These two protein chains interact to form a complex.

Sequence of protein 1:
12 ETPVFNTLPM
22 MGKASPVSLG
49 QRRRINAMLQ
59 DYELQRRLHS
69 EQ

Sequence of protein 2:
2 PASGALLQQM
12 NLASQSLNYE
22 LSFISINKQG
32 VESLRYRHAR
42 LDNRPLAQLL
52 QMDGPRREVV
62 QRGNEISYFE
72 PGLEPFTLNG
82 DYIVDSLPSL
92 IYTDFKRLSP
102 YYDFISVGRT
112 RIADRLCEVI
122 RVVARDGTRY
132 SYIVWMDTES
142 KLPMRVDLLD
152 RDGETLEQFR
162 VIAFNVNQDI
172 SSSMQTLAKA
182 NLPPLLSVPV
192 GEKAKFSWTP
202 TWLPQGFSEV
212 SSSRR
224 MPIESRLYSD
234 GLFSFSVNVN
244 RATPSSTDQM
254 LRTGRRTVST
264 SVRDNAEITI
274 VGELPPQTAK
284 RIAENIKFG

Contacts between the two chains:
Residue D86 in protein 2 is in contact with residue R64 in protein 1 (closest heavy-atom distance 3.1 Å).
Residue T263 in protein 2 is in contact with residue I53 in protein 1 (closest heavy-atom distance 3.4 Å).
Residue V211 in protein 2 interacts with residue H67 in protein 1 (closest heavy-atom distance 3.4 Å).
Residue D86 in protein 2 is in contact with residue K24 in protein 1 (closest heavy-atom distance 3.2 Å).
Residue E71 in protein 2 interacts with residue P27 in protein 1 (closest heavy-atom distance 3.1 Å).
Residue R216 in protein 2 is in contact with residue D59 in protein 1 (closest heavy-atom distance 3.1 Å).
Residue V189 in protein 2 interacts with residue L66 in protein 1 (closest heavy-atom distance 3.7 Å).
Residue I226 in protein 2 is in contact with residue R52 in protein 1 (closest heavy-atom distance 3.6 Å).
Residue V32 in protein 2 is in contact with residue N17 in protein 1 (closest heavy-atom distance 3.0 Å).
Residue D82 in protein 2 is in contact with residue S68 in protein 1 (closest heavy-atom distance 3.4 Å).
Residue Q30 in protein 2 is in contact with residue P20 in protein 1 (closest heavy-atom distance 3.6 Å).
Residue V85 in protein 2 contacts residue R65 in protein 1 (closest heavy-atom distance 3.5 Å).
Residue L230 in protein 2 is in contact with residue Q63 in protein 1 (closest heavy-atom distance 3.5 Å).
Residue E33 in protein 2 is in contact with residue P20 in protein 1 (closest heavy-atom distance 3.6 Å).
Residue E158 in protein 2 interacts with residue K24 in protein 1 (closest heavy-atom distance 3.1 Å).
Residue S26 in protein 2 is in contact with residue K24 in protein 1 (closest heavy-atom distance 3.4 Å).
Residue N243 in protein 2 interacts with residue R52 in protein 1 (closest heavy-atom distance 2.7 Å).
Residue V32 in protein 2 interacts with residue T18 in protein 1 (closest heavy-atom distance 3.3 Å).
Residue G31 in protein 2 interacts with residue P14 in protein 1 (closest heavy-atom distance 2.9 Å).
Residue V85 in protein 2 is in contact with residue R64 in protein 1 (closest heavy-atom distance 3.2 Å).
Residue R216 in protein 2 contacts residue Q63 in protein 1 (closest heavy-atom distance 3.3 Å).
Residue R258 in protein 2 is in contact with residue R64 in protein 1 (closest heavy-atom distance 3.8 Å).
Residue L50 in protein 2 interacts with residue K24 in protein 1 (closest heavy-atom distance 3.6 Å).
Residue R58 in protein 2 interacts with residue S26 in protein 1 (closest heavy-atom distance 3.7 Å).
Residue Q252 in protein 2 interacts with residue I53 in protein 1 (closest heavy-atom distance 3.6 Å).
Residue F77 in protein 2 interacts with residue V28 in protein 1 (closest heavy-atom distance 3.5 Å).
Residue S237 in protein 2 contacts residue Y60 in protein 1 (closest heavy-atom distance 3.2 Å).
Residue S212 in protein 2 contacts residue H67 in protein 1 (closest heavy-atom distance 3.4 Å).
Residue Y93 in protein 2 is in contact with residue Q70 in protein 1 (closest heavy-atom distance 2.8 Å).
Residue Q30 in protein 2 contacts residue N17 in protein 1 (closest heavy-atom distance 2.6 Å).
Residue G31 in protein 2 interacts with residue N17 in protein 1 (closest heavy-atom distance 3.3 Å).
Residue E33 in protein 2 contacts residue G23 in protein 1 (closest heavy-atom distance 3.1 Å).
Residue V32 in protein 2 is in contact with residue V15 in protein 1 (closest heavy-atom distance 3.5 Å).
Residue Q16 in protein 2 is in contact with residue Q70 in protein 1 (closest heavy-atom distance 2.5 Å).
Residue N12 in protein 2 contacts residue Q70 in protein 1 (closest heavy-atom distance 3.5 Å).
Residue Y83 in protein 2 contacts residue Q70 in protein 1 (closest heavy-atom distance 3.3 Å).
Residue L35 in protein 2 interacts with residue K24 in protein 1 (closest heavy-atom distance 3.6 Å).
Residue D82 in protein 2 interacts with residue E69 in protein 1 (closest heavy-atom distance 3.7 Å).
Residue R259 in protein 2 interacts with residue E61 in protein 1 (closest heavy-atom distance 3.0 Å).
Residue S237 in protein 2 is in contact with residue R64 in protein 1 (closest heavy-atom distance 3.4 Å).
Residue D86 in protein 2 is in contact with residue R65 in protein 1 (closest heavy-atom distance 3.2 Å).
Residue R58 in protein 2 contacts residue A25 in protein 1 (closest heavy-atom distance 3.7 Å).
Residue G275 in protein 2 interacts with residue Y60 in protein 1 (closest heavy-atom distance 3.8 Å).
Residue E270 in protein 2 contacts residue Q49 in protein 1 (closest heavy-atom distance 2.8 Å).
Residue R258 in protein 2 contacts residue K24 in protein 1 (closest heavy-atom distance 3.5 Å).
Residue R259 in protein 2 is in contact with residue L57 in protein 1 (closest heavy-atom distance 3.2 Å).
Residue K29 in protein 2 interacts with residue P14 in protein 1 (closest heavy-atom distance 3.0 Å).
Residue E270 in protein 2 contacts residue R52 in protein 1 (closest heavy-atom distance 3.1 Å).
Residue N80 in protein 2 is in contact with residue R65 in protein 1 (closest heavy-atom distance 3.7 Å).
Residue T272 in protein 2 interacts with residue M56 in protein 1 (closest heavy-atom distance 3.2 Å).
Residue V274 in protein 2 interacts with residue Y60 in protein 1 (closest heavy-atom distance 3.6 Å).
Residue Y69 in protein 2 interacts with residue R65 in protein 1 (closest heavy-atom distance 3.4 Å).
Residue D54 in protein 2 is in contact with residue L19 in protein 1 (closest heavy-atom distance 3.5 Å).
Residue Y83 in protein 2 interacts with residue S68 in protein 1 (closest heavy-atom distance 3.5 Å).
Residue V261 in protein 2 contacts residue I53 in protein 1 (closest heavy-atom distance 3.4 Å).
Residue D82 in protein 2 is in contact with residue Q70 in protein 1 (closest heavy-atom distance 3.0 Å).
Residue E33 in protein 2 interacts with residue K24 in protein 1 (closest heavy-atom distance 2.8 Å).
Residue Q252 in protein 2 is in contact with residue Q49 in protein 1 (closest heavy-atom distance 2.4 Å).
Residue N241 in protein 2 is in contact with residue M56 in protein 1 (closest heavy-atom distance 3.6 Å).
Residue E276 in protein 2 is in contact with residue Y60 in protein 1 (closest heavy-atom distance 3.2 Å).